Sequence of chain B:
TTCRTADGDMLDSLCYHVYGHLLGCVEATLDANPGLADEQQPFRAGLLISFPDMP

The following describes two proteins that form a bound complex.

Contacts between the two chains:
Residue E38 in chain A is in contact with residue Y18 in chain B (closest heavy-atom distance 5.0 Å).
Residue R34 in chain A contacts residue D14 in chain B (closest heavy-atom distance 3.5 Å).
Residue R33 in chain A contacts residue D14 in chain B (closest heavy-atom distance 4.0 Å).
Residue M35 in chain A interacts with residue L24 in chain B (closest heavy-atom distance 3.6 Å).
Residue M35 in chain A interacts with residue D14 in chain B (closest heavy-atom distance 3.1 Å).
Residue P37 in chain A interacts with residue L24 in chain B (closest heavy-atom distance 3.8 Å).
Residue P37 in chain A is in contact with residue Y18 in chain B (closest heavy-atom distance 3.7 Å).
Residue R36 in chain A is in contact with residue L24 in chain B (closest heavy-atom distance 4.8 Å).
Residue R34 in chain A contacts residue M12 in chain B (closest heavy-atom distance 3.1 Å).
Residue M35 in chain A is in contact with residue V28 in chain B (closest heavy-atom distance 3.8 Å).

Sequence of chain A:
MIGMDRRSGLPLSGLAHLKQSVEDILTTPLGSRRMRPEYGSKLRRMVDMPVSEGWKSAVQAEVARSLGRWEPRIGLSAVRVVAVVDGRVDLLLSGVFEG